Sequence of protein 1:
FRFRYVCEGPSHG

Sequence of protein 2:
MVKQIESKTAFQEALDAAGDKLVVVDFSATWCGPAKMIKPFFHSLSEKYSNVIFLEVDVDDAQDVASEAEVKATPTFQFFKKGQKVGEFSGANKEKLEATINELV

This data describes a binding interaction between two proteins.

Contacts between the two chains:
Residue K72 in protein 2 is in contact with residue V6 in protein 1 (closest heavy-atom distance 4.5 Å).
Residue D61 in protein 2 interacts with residue R2 in protein 1 (closest heavy-atom distance 3.7 Å).
Residue A73 in protein 2 contacts residue Y5 in protein 1 (closest heavy-atom distance 3.0 Å).
Residue A92 in protein 2 interacts with residue G9 in protein 1 (closest heavy-atom distance 3.2 Å).
Residue K72 in protein 2 interacts with residue Y5 in protein 1 (closest heavy-atom distance 3.0 Å).
Residue G91 in protein 2 contacts residue E8 in protein 1 (closest heavy-atom distance 3.1 Å).
Residue S90 in protein 2 contacts residue E8 in protein 1 (closest heavy-atom distance 2.5 Å).
Residue I38 in protein 2 is in contact with residue P10 in protein 1 (closest heavy-atom distance 4.3 Å).
Residue W31 in protein 2 is in contact with residue F3 in protein 1 (closest heavy-atom distance 2.9 Å).
Residue V59 in protein 2 is in contact with residue Y5 in protein 1 (closest heavy-atom distance 3.0 Å).
Residue T74 in protein 2 interacts with residue Y5 in protein 1 (closest heavy-atom distance 3.5 Å).
Residue P34 in protein 2 is in contact with residue G9 in protein 1 (closest heavy-atom distance 3.8 Å).
Residue S67 in protein 2 contacts residue R4 in protein 1 (closest heavy-atom distance 3.8 Å).
Residue P75 in protein 2 interacts with residue E8 in protein 1 (closest heavy-atom distance 4.2 Å).
Residue V59 in protein 2 contacts residue R4 in protein 1 (closest heavy-atom distance 3.3 Å).
Residue D60 in protein 2 interacts with residue R4 in protein 1 (closest heavy-atom distance 2.9 Å).
Residue A35 in protein 2 contacts residue G9 in protein 1 (closest heavy-atom distance 4.8 Å).
Residue A92 in protein 2 contacts residue E8 in protein 1 (closest heavy-atom distance 3.6 Å).
Residue A92 in protein 2 is in contact with residue P10 in protein 1 (closest heavy-atom distance 3.3 Å).
Residue A66 in protein 2 is in contact with residue Y5 in protein 1 (closest heavy-atom distance 4.4 Å).
Residue D60 in protein 2 interacts with residue F3 in protein 1 (closest heavy-atom distance 2.8 Å).
Residue W31 in protein 2 is in contact with residue Y5 in protein 1 (closest heavy-atom distance 4.6 Å).
Residue T74 in protein 2 interacts with residue G9 in protein 1 (closest heavy-atom distance 3.5 Å).
Residue T74 in protein 2 contacts residue V6 in protein 1 (closest heavy-atom distance 3.5 Å).
Residue D58 in protein 2 interacts with residue R2 in protein 1 (closest heavy-atom distance 4.4 Å).
Residue P34 in protein 2 contacts residue S11 in protein 1 (closest heavy-atom distance 4.5 Å).
Residue A35 in protein 2 contacts residue P10 in protein 1 (closest heavy-atom distance 4.8 Å).
Residue T74 in protein 2 contacts residue C7 in protein 1 (closest heavy-atom distance 3.3 Å).
Residue P34 in protein 2 interacts with residue P10 in protein 1 (closest heavy-atom distance 2.9 Å).
Residue A66 in protein 2 interacts with residue R4 in protein 1 (closest heavy-atom distance 4.5 Å).
Residue A73 in protein 2 is in contact with residue E8 in protein 1 (closest heavy-atom distance 3.2 Å).
Residue W31 in protein 2 is in contact with residue C7 in protein 1 (closest heavy-atom distance 4.3 Å).
Residue A35 in protein 2 contacts residue C7 in protein 1 (closest heavy-atom distance 4.3 Å).
Residue P34 in protein 2 contacts residue C7 in protein 1 (closest heavy-atom distance 3.8 Å).
Residue I38 in protein 2 interacts with residue G9 in protein 1 (closest heavy-atom distance 4.6 Å).
Residue W31 in protein 2 is in contact with residue R2 in protein 1 (closest heavy-atom distance 2.4 Å).
Residue A73 in protein 2 interacts with residue V6 in protein 1 (closest heavy-atom distance 4.0 Å).
Residue T30 in protein 2 interacts with residue R2 in protein 1 (closest heavy-atom distance 3.9 Å).
Residue Q63 in protein 2 interacts with residue R4 in protein 1 (closest heavy-atom distance 2.6 Å).
Residue P75 in protein 2 contacts residue G9 in protein 1 (closest heavy-atom distance 3.5 Å).
Residue M37 in protein 2 contacts residue P10 in protein 1 (closest heavy-atom distance 3.9 Å).
Residue W31 in protein 2 is in contact with residue R4 in protein 1 (closest heavy-atom distance 4.1 Å).
Residue D60 in protein 2 contacts residue R2 in protein 1 (closest heavy-atom distance 3.1 Å).
Residue C32 in protein 2 contacts residue C7 in protein 1 (closest heavy-atom distance 2.0 Å).
Residue V71 in protein 2 interacts with residue Y5 in protein 1 (closest heavy-atom distance 2.9 Å).
Residue T74 in protein 2 contacts residue E8 in protein 1 (closest heavy-atom distance 2.7 Å).